Sequence of the second protein:
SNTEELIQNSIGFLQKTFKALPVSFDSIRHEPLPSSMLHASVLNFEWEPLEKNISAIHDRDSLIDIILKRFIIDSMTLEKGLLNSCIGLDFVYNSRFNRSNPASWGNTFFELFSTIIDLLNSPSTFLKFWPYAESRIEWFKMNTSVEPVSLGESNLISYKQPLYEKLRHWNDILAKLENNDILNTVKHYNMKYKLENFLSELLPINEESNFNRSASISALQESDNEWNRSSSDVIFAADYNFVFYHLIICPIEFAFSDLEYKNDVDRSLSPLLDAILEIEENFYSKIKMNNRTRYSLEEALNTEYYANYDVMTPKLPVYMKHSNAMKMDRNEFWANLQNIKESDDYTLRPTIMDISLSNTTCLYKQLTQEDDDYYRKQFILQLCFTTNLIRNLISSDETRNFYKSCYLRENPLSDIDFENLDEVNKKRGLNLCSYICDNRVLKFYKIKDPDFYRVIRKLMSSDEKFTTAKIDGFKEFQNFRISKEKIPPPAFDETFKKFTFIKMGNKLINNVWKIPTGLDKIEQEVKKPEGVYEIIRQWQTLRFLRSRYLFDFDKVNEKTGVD

Sequence of the first protein:
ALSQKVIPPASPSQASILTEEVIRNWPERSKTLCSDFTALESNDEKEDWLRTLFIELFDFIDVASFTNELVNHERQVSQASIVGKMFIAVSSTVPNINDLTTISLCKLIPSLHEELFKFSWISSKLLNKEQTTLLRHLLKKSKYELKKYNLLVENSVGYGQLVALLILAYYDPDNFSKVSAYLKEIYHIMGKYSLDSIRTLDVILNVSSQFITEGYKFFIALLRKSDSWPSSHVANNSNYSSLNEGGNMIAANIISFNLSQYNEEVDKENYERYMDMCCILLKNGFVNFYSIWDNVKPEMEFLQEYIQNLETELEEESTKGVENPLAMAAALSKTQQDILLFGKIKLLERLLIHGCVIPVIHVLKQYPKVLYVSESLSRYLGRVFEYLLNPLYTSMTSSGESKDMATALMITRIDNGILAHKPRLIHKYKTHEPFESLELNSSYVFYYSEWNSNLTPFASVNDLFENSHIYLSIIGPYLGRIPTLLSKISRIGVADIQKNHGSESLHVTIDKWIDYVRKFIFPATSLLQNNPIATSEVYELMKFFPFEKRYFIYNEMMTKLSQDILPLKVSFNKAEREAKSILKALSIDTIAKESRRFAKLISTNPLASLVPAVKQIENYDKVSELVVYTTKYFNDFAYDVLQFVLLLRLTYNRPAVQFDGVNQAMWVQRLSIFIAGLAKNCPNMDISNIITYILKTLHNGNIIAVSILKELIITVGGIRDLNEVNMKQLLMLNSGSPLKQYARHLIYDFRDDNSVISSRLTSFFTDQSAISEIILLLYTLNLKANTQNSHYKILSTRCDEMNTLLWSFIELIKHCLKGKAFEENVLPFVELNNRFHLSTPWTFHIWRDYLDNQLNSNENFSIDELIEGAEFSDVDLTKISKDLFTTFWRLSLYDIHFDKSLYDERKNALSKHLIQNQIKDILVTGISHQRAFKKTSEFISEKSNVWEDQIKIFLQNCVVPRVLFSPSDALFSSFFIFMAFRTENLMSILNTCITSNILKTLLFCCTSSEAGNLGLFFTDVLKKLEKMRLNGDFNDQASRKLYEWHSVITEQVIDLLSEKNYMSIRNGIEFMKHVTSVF

Residue-level contacts at the interface:
Residue Q1036 in the first protein contacts residue L591 in the second protein (closest heavy-atom distance 3.0 Å).
Residue E172 in the first protein interacts with residue N182 in the second protein (closest heavy-atom distance 2.8 Å).
Residue E212 in the first protein is in contact with residue I371 in the second protein (closest heavy-atom distance 3.1 Å).
Residue Y615 in the first protein interacts with residue M523 in the second protein (closest heavy-atom distance 3.4 Å).
Residue N753 in the first protein contacts residue W532 in the second protein (closest heavy-atom distance 3.4 Å).
Residue N850 in the first protein interacts with residue Q581 in the second protein (closest heavy-atom distance 2.4 Å).
Residue K175 in the first protein contacts residue S211 in the second protein (closest heavy-atom distance 3.3 Å).
Residue Y176 in the first protein contacts residue I228 in the second protein (closest heavy-atom distance 3.4 Å).
Residue E181 in the first protein contacts residue A226 in the second protein (closest heavy-atom distance 2.7 Å).
Residue Q237 in the first protein contacts residue D470 in the second protein (closest heavy-atom distance 2.9 Å).
Residue N177 in the first protein interacts with residue N223 in the second protein (closest heavy-atom distance 3.0 Å).
Residue Y267 in the first protein is in contact with residue I506 in the second protein (closest heavy-atom distance 3.3 Å).
Residue F611 in the first protein is in contact with residue W532 in the second protein (closest heavy-atom distance 3.4 Å).
Residue G218 in the first protein contacts residue K203 in the second protein (closest heavy-atom distance 3.3 Å).
Residue C1085 in the first protein contacts residue W580 in the second protein (closest heavy-atom distance 2.9 Å).
Residue K429 in the first protein is in contact with residue F511 in the second protein (closest heavy-atom distance 3.3 Å).
Residue D254 in the first protein contacts residue Y204 in the second protein (closest heavy-atom distance 3.1 Å).
Residue T1081 in the first protein is in contact with residue F594 in the second protein (closest heavy-atom distance 3.0 Å).
Residue K170 in the first protein interacts with residue R179 in the second protein (closest heavy-atom distance 3.0 Å).
Residue E181 in the first protein interacts with residue K489 in the second protein (closest heavy-atom distance 3.1 Å).
Residue K760 in the first protein interacts with residue V531 in the second protein (closest heavy-atom distance 3.4 Å).
Residue C1085 in the first protein is in contact with residue L583 in the second protein (closest heavy-atom distance 3.4 Å).
Residue Y171 in the first protein contacts residue R179 in the second protein (closest heavy-atom distance 2.3 Å).
Residue L1044 in the first protein is in contact with residue R587 in the second protein (closest heavy-atom distance 3.4 Å).
Residue D201 in the first protein interacts with residue R349 in the second protein (closest heavy-atom distance 2.9 Å).
Residue E837 in the first protein is in contact with residue I541 in the second protein (closest heavy-atom distance 3.4 Å).
Residue K170 in the first protein contacts residue N182 in the second protein (closest heavy-atom distance 3.4 Å).
Residue Y267 in the first protein is in contact with residue P509 in the second protein (closest heavy-atom distance 3.4 Å).
Residue H215 in the first protein interacts with residue Y200 in the second protein (closest heavy-atom distance 3.3 Å).
Residue E212 in the first protein interacts with residue T370 in the second protein (closest heavy-atom distance 3.0 Å).
Residue V180 in the first protein contacts residue D482 in the second protein (closest heavy-atom distance 3.4 Å).
Residue Y171 in the first protein contacts residue S220 in the second protein (closest heavy-atom distance 3.2 Å).
Residue N297 in the first protein contacts residue R473 in the second protein (closest heavy-atom distance 2.8 Å).
Residue K583 in the first protein contacts residue T514 in the second protein (closest heavy-atom distance 3.4 Å).
Residue N322 in the first protein contacts residue F499 in the second protein (closest heavy-atom distance 2.7 Å).
Residue K1032 in the first protein is in contact with residue F592 in the second protein (closest heavy-atom distance 3.3 Å).
Residue V293 in the first protein is in contact with residue R476 in the second protein (closest heavy-atom distance 3.4 Å).
Residue Q1036 in the first protein is in contact with residue R589 in the second protein (closest heavy-atom distance 2.6 Å).
Residue Q237 in the first protein contacts residue R473 in the second protein (closest heavy-atom distance 3.3 Å).
Residue Q1036 in the first protein is in contact with residue S588 in the second protein (closest heavy-atom distance 3.0 Å).
Residue Y171 in the first protein is in contact with residue Y175 in the second protein (closest heavy-atom distance 3.1 Å).
Residue N280 in the first protein interacts with residue I216 in the second protein (closest heavy-atom distance 3.2 Å).
Residue K175 in the first protein is in contact with residue N223 in the second protein (closest heavy-atom distance 3.2 Å).
Residue R582 in the first protein contacts residue K517 in the second protein (closest heavy-atom distance 3.1 Å).
Residue E181 in the first protein interacts with residue N223 in the second protein (closest heavy-atom distance 2.7 Å).
Residue N271 in the first protein contacts residue E504 in the second protein (closest heavy-atom distance 3.3 Å).
Residue M217 in the first protein interacts with residue Y204 in the second protein (closest heavy-atom distance 3.3 Å).
Residue L161 in the first protein is in contact with residue R428 in the second protein (closest heavy-atom distance 3.2 Å).
Residue E181 in the first protein is in contact with residue I228 in the second protein (closest heavy-atom distance 3.1 Å).
Residue N182 in the first protein is in contact with residue L231 in the second protein (closest heavy-atom distance 3.2 Å).
Residue H533 in the first protein is in contact with residue F515 in the second protein (closest heavy-atom distance 3.3 Å).
Residue N280 in the first protein interacts with residue F499 in the second protein (closest heavy-atom distance 3.0 Å).
Residue Q852 in the first protein is in contact with residue Q581 in the second protein (closest heavy-atom distance 3.4 Å).
Residue F616 in the first protein contacts residue T519 in the second protein (closest heavy-atom distance 3.4 Å).
Residue C1085 in the first protein contacts residue R584 in the second protein (closest heavy-atom distance 3.2 Å).
Residue N619 in the first protein contacts residue G524 in the second protein (closest heavy-atom distance 3.1 Å).
Residue H164 in the first protein contacts residue R428 in the second protein (closest heavy-atom distance 3.4 Å).
Residue K760 in the first protein is in contact with residue I534 in the second protein (closest heavy-atom distance 3.2 Å).
Residue N1037 in the first protein contacts residue S588 in the second protein (closest heavy-atom distance 3.1 Å).
Residue L178 in the first protein is in contact with residue T486 in the second protein (closest heavy-atom distance 3.2 Å).

These two protein chains interact to form a complex.